Sequence of protein 1:
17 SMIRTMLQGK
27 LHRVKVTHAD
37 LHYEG

Sequence of protein 2:
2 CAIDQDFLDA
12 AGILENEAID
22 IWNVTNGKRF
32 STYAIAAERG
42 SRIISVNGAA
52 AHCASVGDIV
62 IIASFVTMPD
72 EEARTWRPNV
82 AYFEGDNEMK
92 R

Interface contacts:
Residue I60 in protein 2 contacts residue V30 in protein 1 (closest heavy-atom distance 3.4 Å).
Residue T68 in protein 2 interacts with residue R20 in protein 1 (closest heavy-atom distance 3.1 Å).
Residue H53 in protein 2 contacts residue L37 in protein 1 (closest heavy-atom distance 3.6 Å).
Residue V81 in protein 2 interacts with residue K26 in protein 1 (closest heavy-atom distance 3.5 Å).
Residue N88 in protein 2 is in contact with residue V30 in protein 1 (closest heavy-atom distance 3.6 Å).
Residue G49 in protein 2 contacts residue L37 in protein 1 (closest heavy-atom distance 3.4 Å).
Residue W77 in protein 2 interacts with residue L23 in protein 1 (closest heavy-atom distance 2.7 Å).
Residue V47 in protein 2 is in contact with residue A35 in protein 1 (closest heavy-atom distance 3.3 Å).
Residue P79 in protein 2 contacts residue L23 in protein 1 (closest heavy-atom distance 3.5 Å).
Residue S56 in protein 2 interacts with residue V32 in protein 1 (closest heavy-atom distance 3.4 Å).
Residue M69 in protein 2 is in contact with residue I19 in protein 1 (closest heavy-atom distance 3.5 Å).
Residue A12 in protein 2 interacts with residue L27 in protein 1 (closest heavy-atom distance 3.6 Å).
Residue G58 in protein 2 is in contact with residue V32 in protein 1 (closest heavy-atom distance 2.9 Å).
Residue G13 in protein 2 is in contact with residue Q24 in protein 1 (closest heavy-atom distance 3.4 Å).
Residue I44 in protein 2 interacts with residue T33 in protein 1 (closest heavy-atom distance 3.5 Å).
Residue F8 in protein 2 is in contact with residue L27 in protein 1 (closest heavy-atom distance 3.5 Å).
Residue D59 in protein 2 interacts with residue K31 in protein 1 (closest heavy-atom distance 3.4 Å).
Residue T68 in protein 2 contacts residue T21 in protein 1 (closest heavy-atom distance 3.5 Å).
Residue A64 in protein 2 interacts with residue G25 in protein 1 (closest heavy-atom distance 3.4 Å).
Residue V57 in protein 2 contacts residue V32 in protein 1 (closest heavy-atom distance 3.6 Å).
Residue A12 in protein 2 interacts with residue Q24 in protein 1 (closest heavy-atom distance 2.9 Å).
Residue N80 in protein 2 contacts residue Q24 in protein 1 (closest heavy-atom distance 2.9 Å).
Residue M69 in protein 2 interacts with residue R20 in protein 1 (closest heavy-atom distance 2.9 Å).
Residue V67 in protein 2 contacts residue T21 in protein 1 (closest heavy-atom distance 3.5 Å).
Residue A12 in protein 2 interacts with residue G25 in protein 1 (closest heavy-atom distance 3.5 Å).
Residue N88 in protein 2 contacts residue K31 in protein 1 (closest heavy-atom distance 2.8 Å).
Residue F66 in protein 2 interacts with residue M22 in protein 1 (closest heavy-atom distance 3.2 Å).
Residue I63 in protein 2 contacts residue K26 in protein 1 (closest heavy-atom distance 3.1 Å).
Residue F66 in protein 2 interacts with residue L23 in protein 1 (closest heavy-atom distance 3.5 Å).
Residue G86 in protein 2 is in contact with residue K31 in protein 1 (closest heavy-atom distance 2.7 Å).
Residue S65 in protein 2 interacts with residue G25 in protein 1 (closest heavy-atom distance 3.0 Å).
Residue T68 in protein 2 interacts with residue I19 in protein 1 (closest heavy-atom distance 3.5 Å).
Residue N80 in protein 2 contacts residue K26 in protein 1 (closest heavy-atom distance 2.9 Å).
Residue A74 in protein 2 contacts residue M22 in protein 1 (closest heavy-atom distance 3.5 Å).
Residue V47 in protein 2 interacts with residue D36 in protein 1 (closest heavy-atom distance 2.9 Å).
Residue S65 in protein 2 is in contact with residue L23 in protein 1 (closest heavy-atom distance 3.5 Å).
Residue I63 in protein 2 is in contact with residue L27 in protein 1 (closest heavy-atom distance 2.8 Å).
Residue P79 in protein 2 is in contact with residue Q24 in protein 1 (closest heavy-atom distance 3.4 Å).
Residue A82 in protein 2 is in contact with residue H28 in protein 1 (closest heavy-atom distance 2.9 Å).
Residue F84 in protein 2 interacts with residue H28 in protein 1 (closest heavy-atom distance 3.4 Å).
Residue V47 in protein 2 contacts residue H34 in protein 1 (closest heavy-atom distance 3.0 Å).
Residue F84 in protein 2 interacts with residue V30 in protein 1 (closest heavy-atom distance 3.4 Å).
Residue N88 in protein 2 is in contact with residue T33 in protein 1 (closest heavy-atom distance 3.5 Å).
Residue G49 in protein 2 contacts residue D36 in protein 1 (closest heavy-atom distance 2.9 Å).
Residue S46 in protein 2 contacts residue H34 in protein 1 (closest heavy-atom distance 3.2 Å).
Residue A82 in protein 2 interacts with residue K26 in protein 1 (closest heavy-atom distance 3.0 Å).
Residue V61 in protein 2 interacts with residue V30 in protein 1 (closest heavy-atom distance 2.8 Å).
Residue V67 in protein 2 is in contact with residue M22 in protein 1 (closest heavy-atom distance 2.8 Å).
Residue I45 in protein 2 is in contact with residue H34 in protein 1 (closest heavy-atom distance 3.3 Å).
Residue D71 in protein 2 interacts with residue R20 in protein 1 (closest heavy-atom distance 2.8 Å).
Residue D59 in protein 2 interacts with residue V32 in protein 1 (closest heavy-atom distance 2.9 Å).
Residue N48 in protein 2 interacts with residue D36 in protein 1 (closest heavy-atom distance 3.3 Å).
Residue V61 in protein 2 is in contact with residue R29 in protein 1 (closest heavy-atom distance 3.1 Å).
Residue I62 in protein 2 contacts residue L27 in protein 1 (closest heavy-atom distance 3.4 Å).
Residue D71 in protein 2 is in contact with residue M18 in protein 1 (closest heavy-atom distance 2.9 Å).
Residue N80 in protein 2 interacts with residue G25 in protein 1 (closest heavy-atom distance 3.0 Å).
Residue I45 in protein 2 is in contact with residue K31 in protein 1 (closest heavy-atom distance 3.4 Å).
Residue I45 in protein 2 contacts residue V32 in protein 1 (closest heavy-atom distance 3.6 Å).
Residue S65 in protein 2 interacts with residue Q24 in protein 1 (closest heavy-atom distance 2.8 Å).
Residue I45 in protein 2 is in contact with residue T33 in protein 1 (closest heavy-atom distance 2.8 Å).

The following describes two proteins that form a bound complex.